Sequence of the second protein:
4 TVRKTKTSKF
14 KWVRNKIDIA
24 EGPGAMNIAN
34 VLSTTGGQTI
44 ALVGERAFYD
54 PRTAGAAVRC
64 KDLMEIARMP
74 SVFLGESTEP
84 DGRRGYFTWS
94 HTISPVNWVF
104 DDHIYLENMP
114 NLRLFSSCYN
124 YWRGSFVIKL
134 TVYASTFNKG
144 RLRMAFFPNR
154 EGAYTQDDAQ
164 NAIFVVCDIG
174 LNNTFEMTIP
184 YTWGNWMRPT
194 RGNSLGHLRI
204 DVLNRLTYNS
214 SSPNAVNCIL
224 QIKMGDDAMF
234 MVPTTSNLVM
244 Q

Interface contacts:
Residue N176 in the second protein contacts residue N183 in the first protein (closest heavy-atom distance 3.5 Å).
Residue A137 in the second protein interacts with residue A150 in the first protein (closest heavy-atom distance 3.6 Å).
Residue P216 in the second protein contacts residue P224 in the first protein (closest heavy-atom distance 3.9 Å).
Residue V75 in the second protein is in contact with residue R102 in the first protein (closest heavy-atom distance 3.7 Å).
Residue S138 in the second protein is in contact with residue A150 in the first protein (closest heavy-atom distance 4.1 Å).
Residue A137 in the second protein interacts with residue A185 in the first protein (closest heavy-atom distance 3.7 Å).
Residue A57 in the second protein is in contact with residue Y196 in the first protein (closest heavy-atom distance 3.6 Å).
Residue Y89 in the second protein interacts with residue R102 in the first protein (closest heavy-atom distance 3.7 Å).
Residue S74 in the second protein interacts with residue G172 in the first protein (closest heavy-atom distance 3.8 Å).
Residue E79 in the second protein is in contact with residue T170 in the first protein (closest heavy-atom distance 3.6 Å).
Residue G78 in the second protein interacts with residue Q103 in the first protein (closest heavy-atom distance 3.8 Å).
Residue Y89 in the second protein interacts with residue S219 in the first protein (closest heavy-atom distance 3.5 Å).
Residue T81 in the second protein contacts residue R102 in the first protein (closest heavy-atom distance 4.0 Å).
Residue G78 in the second protein is in contact with residue R102 in the first protein (closest heavy-atom distance 2.8 Å).
Residue S213 in the second protein contacts residue S225 in the first protein (closest heavy-atom distance 3.8 Å).
Residue T56 in the second protein interacts with residue Y196 in the first protein (closest heavy-atom distance 3.2 Å).
Residue Y136 in the second protein interacts with residue W218 in the first protein (closest heavy-atom distance 3.3 Å).
Residue T56 in the second protein is in contact with residue F198 in the first protein (closest heavy-atom distance 3.1 Å).
Residue N220 in the second protein interacts with residue A220 in the first protein (closest heavy-atom distance 4.0 Å).
Residue Y89 in the second protein interacts with residue A220 in the first protein (closest heavy-atom distance 3.3 Å).
Residue V75 in the second protein interacts with residue G172 in the first protein (closest heavy-atom distance 3.3 Å).
Residue Y136 in the second protein interacts with residue A150 in the first protein (closest heavy-atom distance 3.3 Å).
Residue S214 in the second protein contacts residue G148 in the first protein (closest heavy-atom distance 3.5 Å).
Residue Y136 in the second protein interacts with residue C152 in the first protein (closest heavy-atom distance 3.2 Å).
Residue V75 in the second protein contacts residue W218 in the first protein (closest heavy-atom distance 3.5 Å).
Residue R116 in the second protein contacts residue T170 in the first protein (closest heavy-atom distance 3.4 Å).
Residue T81 in the second protein is in contact with residue Q103 in the first protein (closest heavy-atom distance 3.4 Å).
Residue G58 in the second protein contacts residue P195 in the first protein (closest heavy-atom distance 3.6 Å).
Residue N220 in the second protein contacts residue T222 in the first protein (closest heavy-atom distance 3.8 Å).
Residue G58 in the second protein contacts residue V197 in the first protein (closest heavy-atom distance 2.2 Å).
Residue T56 in the second protein is in contact with residue N199 in the first protein (closest heavy-atom distance 3.5 Å).
Residue G58 in the second protein interacts with residue Y196 in the first protein (closest heavy-atom distance 4.1 Å).
Residue Y136 in the second protein is in contact with residue N183 in the first protein (closest heavy-atom distance 3.4 Å).
Residue S215 in the second protein contacts residue G148 in the first protein (closest heavy-atom distance 4.0 Å).
Residue S138 in the second protein contacts residue G148 in the first protein (closest heavy-atom distance 3.5 Å).
Residue A218 in the second protein contacts residue T222 in the first protein (closest heavy-atom distance 3.4 Å).
Residue P216 in the second protein is in contact with residue G148 in the first protein (closest heavy-atom distance 3.2 Å).
Residue T139 in the second protein is in contact with residue A185 in the first protein (closest heavy-atom distance 4.2 Å).
Residue E79 in the second protein contacts residue F171 in the first protein (closest heavy-atom distance 4.2 Å).
Residue T56 in the second protein is in contact with residue N201 in the first protein (closest heavy-atom distance 4.1 Å).
Residue A57 in the second protein is in contact with residue V197 in the first protein (closest heavy-atom distance 3.4 Å).
Residue Y89 in the second protein contacts residue W218 in the first protein (closest heavy-atom distance 3.9 Å).
Residue R55 in the second protein interacts with residue R134 in the first protein (closest heavy-atom distance 3.9 Å).
Residue P113 in the second protein is in contact with residue T170 in the first protein (closest heavy-atom distance 3.9 Å).
Residue Y136 in the second protein contacts residue S219 in the first protein (closest heavy-atom distance 4.0 Å).
Residue S80 in the second protein contacts residue R102 in the first protein (closest heavy-atom distance 4.1 Å).
Residue T56 in the second protein contacts residue V197 in the first protein (closest heavy-atom distance 3.6 Å).
Residue T56 in the second protein contacts residue H200 in the first protein (closest heavy-atom distance 3.5 Å).
Residue I222 in the second protein interacts with residue W218 in the first protein (closest heavy-atom distance 3.2 Å).
Residue S214 in the second protein contacts residue P224 in the first protein (closest heavy-atom distance 3.2 Å).
Residue E79 in the second protein contacts residue Q103 in the first protein (closest heavy-atom distance 3.7 Å).
Residue M72 in the second protein interacts with residue N176 in the first protein (closest heavy-atom distance 3.1 Å).
Residue P216 in the second protein interacts with residue T222 in the first protein (closest heavy-atom distance 3.1 Å).
Residue F140 in the second protein contacts residue I147 in the first protein (closest heavy-atom distance 3.4 Å).
Residue S215 in the second protein is in contact with residue P224 in the first protein (closest heavy-atom distance 3.2 Å).
Residue Q224 in the second protein interacts with residue W218 in the first protein (closest heavy-atom distance 3.4 Å).
Residue S213 in the second protein contacts residue P224 in the first protein (closest heavy-atom distance 3.7 Å).
Residue P73 in the second protein interacts with residue T175 in the first protein (closest heavy-atom distance 3.1 Å).
Residue N114 in the second protein is in contact with residue N176 in the first protein (closest heavy-atom distance 3.4 Å).
Residue L174 in the second protein is in contact with residue T186 in the first protein (closest heavy-atom distance 3.4 Å).

Sequence of the first protein:
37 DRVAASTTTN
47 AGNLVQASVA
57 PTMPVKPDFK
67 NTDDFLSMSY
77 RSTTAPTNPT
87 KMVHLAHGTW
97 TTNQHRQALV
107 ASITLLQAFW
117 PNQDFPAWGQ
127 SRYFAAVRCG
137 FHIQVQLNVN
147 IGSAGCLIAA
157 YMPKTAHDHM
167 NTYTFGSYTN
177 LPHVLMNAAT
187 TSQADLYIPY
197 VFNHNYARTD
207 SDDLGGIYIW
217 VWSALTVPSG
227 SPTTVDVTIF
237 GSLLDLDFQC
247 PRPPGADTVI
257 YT

This data describes a binding interaction between two proteins.